Residue-level contacts at the interface:
Residue T73 in protein 2 interacts with residue A8 in protein 1 (closest heavy-atom distance 3.6 Å).
Residue F33 in protein 2 contacts residue A1 in protein 1 (closest heavy-atom distance 4.8 Å).
Residue Y7 in protein 2 is in contact with residue A1 in protein 1 (closest heavy-atom distance 3.0 Å).
Residue T73 in protein 2 interacts with residue D6 in protein 1 (closest heavy-atom distance 3.4 Å).
Residue K66 in protein 2 is in contact with residue P5 in protein 1 (closest heavy-atom distance 4.4 Å).
Residue T73 in protein 2 interacts with residue A9 in protein 1 (closest heavy-atom distance 3.8 Å).
Residue K66 in protein 2 contacts residue P7 in protein 1 (closest heavy-atom distance 5.0 Å).
Residue H114 in protein 2 is in contact with residue W3 in protein 1 (closest heavy-atom distance 3.9 Å).
Residue Y123 in protein 2 is in contact with residue A10 in protein 1 (closest heavy-atom distance 4.7 Å).
Residue T73 in protein 2 interacts with residue A10 in protein 1 (closest heavy-atom distance 5.0 Å).
Residue D77 in protein 2 is in contact with residue A10 in protein 1 (closest heavy-atom distance 2.8 Å).
Residue H70 in protein 2 interacts with residue L2 in protein 1 (closest heavy-atom distance 4.4 Å).
Residue K66 in protein 2 contacts residue A1 in protein 1 (closest heavy-atom distance 4.0 Å).
Residue V152 in protein 2 contacts residue W3 in protein 1 (closest heavy-atom distance 4.0 Å).
Residue Y159 in protein 2 is in contact with residue A1 in protein 1 (closest heavy-atom distance 2.7 Å).
Residue V67 in protein 2 is in contact with residue L2 in protein 1 (closest heavy-atom distance 3.7 Å).
Residue Y171 in protein 2 interacts with residue A1 in protein 1 (closest heavy-atom distance 2.7 Å).
Residue R97 in protein 2 contacts residue A8 in protein 1 (closest heavy-atom distance 4.4 Å).
Residue R97 in protein 2 is in contact with residue W3 in protein 1 (closest heavy-atom distance 3.9 Å).
Residue H70 in protein 2 contacts residue P7 in protein 1 (closest heavy-atom distance 3.5 Å).
Residue Q155 in protein 2 interacts with residue W3 in protein 1 (closest heavy-atom distance 3.7 Å).
Residue Y116 in protein 2 is in contact with residue A10 in protein 1 (closest heavy-atom distance 4.2 Å).
Residue D77 in protein 2 is in contact with residue A8 in protein 1 (closest heavy-atom distance 4.9 Å).
Residue F9 in protein 2 interacts with residue L2 in protein 1 (closest heavy-atom distance 3.5 Å).
Residue A69 in protein 2 is in contact with residue D6 in protein 1 (closest heavy-atom distance 3.6 Å).
Residue A69 in protein 2 is in contact with residue P5 in protein 1 (closest heavy-atom distance 3.9 Å).
Residue D77 in protein 2 is in contact with residue A9 in protein 1 (closest heavy-atom distance 3.5 Å).
Residue Y99 in protein 2 is in contact with residue W3 in protein 1 (closest heavy-atom distance 3.0 Å).
Residue M5 in protein 2 is in contact with residue A1 in protein 1 (closest heavy-atom distance 3.7 Å).
Residue K66 in protein 2 is in contact with residue L2 in protein 1 (closest heavy-atom distance 2.9 Å).
Residue R97 in protein 2 is in contact with residue P7 in protein 1 (closest heavy-atom distance 4.0 Å).
Residue Y159 in protein 2 contacts residue W3 in protein 1 (closest heavy-atom distance 3.5 Å).
Residue K146 in protein 2 is in contact with residue A9 in protein 1 (closest heavy-atom distance 4.0 Å).
Residue V76 in protein 2 is in contact with residue A9 in protein 1 (closest heavy-atom distance 4.5 Å).
Residue W147 in protein 2 interacts with residue A8 in protein 1 (closest heavy-atom distance 3.7 Å).
Residue E63 in protein 2 contacts residue A1 in protein 1 (closest heavy-atom distance 3.5 Å).
Residue V152 in protein 2 is in contact with residue A8 in protein 1 (closest heavy-atom distance 3.4 Å).
Residue Y99 in protein 2 interacts with residue L2 in protein 1 (closest heavy-atom distance 3.6 Å).
Residue W167 in protein 2 contacts residue A1 in protein 1 (closest heavy-atom distance 3.5 Å).
Residue L156 in protein 2 is in contact with residue W3 in protein 1 (closest heavy-atom distance 3.6 Å).
Residue Y84 in protein 2 is in contact with residue A10 in protein 1 (closest heavy-atom distance 2.7 Å).
Residue H70 in protein 2 is in contact with residue W3 in protein 1 (closest heavy-atom distance 3.1 Å).
Residue Y59 in protein 2 contacts residue A1 in protein 1 (closest heavy-atom distance 4.4 Å).
Residue K66 in protein 2 interacts with residue G4 in protein 1 (closest heavy-atom distance 3.9 Å).
Residue K66 in protein 2 contacts residue W3 in protein 1 (closest heavy-atom distance 3.9 Å).
Residue T80 in protein 2 interacts with residue A10 in protein 1 (closest heavy-atom distance 3.7 Å).
Residue W147 in protein 2 contacts residue A9 in protein 1 (closest heavy-atom distance 2.8 Å).
Residue Y159 in protein 2 interacts with residue L2 in protein 1 (closest heavy-atom distance 3.7 Å).
Residue T143 in protein 2 contacts residue A10 in protein 1 (closest heavy-atom distance 2.6 Å).
Residue Y7 in protein 2 interacts with residue L2 in protein 1 (closest heavy-atom distance 3.3 Å).
Residue A69 in protein 2 interacts with residue P7 in protein 1 (closest heavy-atom distance 4.3 Å).
Residue R65 in protein 2 is in contact with residue P5 in protein 1 (closest heavy-atom distance 4.3 Å).
Residue L81 in protein 2 contacts residue A10 in protein 1 (closest heavy-atom distance 3.8 Å).
Residue T73 in protein 2 interacts with residue P7 in protein 1 (closest heavy-atom distance 2.8 Å).
Residue W147 in protein 2 interacts with residue A10 in protein 1 (closest heavy-atom distance 3.9 Å).
Residue K146 in protein 2 contacts residue A10 in protein 1 (closest heavy-atom distance 3.1 Å).
Residue E63 in protein 2 interacts with residue L2 in protein 1 (closest heavy-atom distance 2.9 Å).
Residue M45 in protein 2 contacts residue L2 in protein 1 (closest heavy-atom distance 3.5 Å).

Sequence of protein 2:
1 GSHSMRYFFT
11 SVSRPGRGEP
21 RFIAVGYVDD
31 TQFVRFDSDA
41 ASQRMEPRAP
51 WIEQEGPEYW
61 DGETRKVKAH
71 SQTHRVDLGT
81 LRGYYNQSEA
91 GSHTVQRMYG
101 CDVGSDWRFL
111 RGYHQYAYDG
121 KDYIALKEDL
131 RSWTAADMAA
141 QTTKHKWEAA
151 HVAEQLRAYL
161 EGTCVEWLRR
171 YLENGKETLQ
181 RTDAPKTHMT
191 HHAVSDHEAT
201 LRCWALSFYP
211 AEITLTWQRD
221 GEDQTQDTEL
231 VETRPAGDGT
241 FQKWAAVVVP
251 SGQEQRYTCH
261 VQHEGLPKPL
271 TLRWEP

Sequence of protein 1:
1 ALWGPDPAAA

The following describes two proteins that form a bound complex.